Contacts between the two chains:
Residue P641 in the first protein is in contact with residue K72 in the second protein (closest heavy-atom distance 3.0 Å).
Residue R939 in the first protein contacts residue F178 in the second protein (closest heavy-atom distance 3.0 Å).
Residue H860 in the first protein interacts with residue V176 in the second protein (closest heavy-atom distance 3.3 Å).
Residue K938 in the first protein interacts with residue D192 in the second protein (closest heavy-atom distance 3.5 Å).
Residue G933 in the first protein is in contact with residue E181 in the second protein (closest heavy-atom distance 3.3 Å).
Residue F934 in the first protein contacts residue R197 in the second protein (closest heavy-atom distance 3.1 Å).
Residue K832 in the first protein contacts residue Y149 in the second protein (closest heavy-atom distance 2.4 Å).
Residue K938 in the first protein contacts residue V180 in the second protein (closest heavy-atom distance 3.4 Å).
Residue V606 in the first protein is in contact with residue G70 in the second protein (closest heavy-atom distance 3.3 Å).
Residue T979 in the first protein is in contact with residue N38 in the second protein (closest heavy-atom distance 2.8 Å).
Residue G746 in the first protein interacts with residue H63 in the second protein (closest heavy-atom distance 2.6 Å).
Residue R627 in the first protein contacts residue D74 in the second protein (closest heavy-atom distance 2.4 Å).
Residue D863 in the first protein interacts with residue A177 in the second protein (closest heavy-atom distance 3.2 Å).
Residue R644 in the first protein is in contact with residue E132 in the second protein (closest heavy-atom distance 3.5 Å).
Residue I703 in the first protein is in contact with residue F65 in the second protein (closest heavy-atom distance 3.3 Å).
Residue D857 in the first protein interacts with residue R42 in the second protein (closest heavy-atom distance 2.6 Å).
Residue G977 in the first protein contacts residue R42 in the second protein (closest heavy-atom distance 3.2 Å).
Residue G977 in the first protein contacts residue R41 in the second protein (closest heavy-atom distance 2.9 Å).
Residue H860 in the first protein contacts residue R41 in the second protein (closest heavy-atom distance 2.5 Å).
Residue G980 in the first protein is in contact with residue N38 in the second protein (closest heavy-atom distance 3.3 Å).
Residue G864 in the first protein contacts residue A177 in the second protein (closest heavy-atom distance 3.5 Å).
Residue Y628 in the first protein contacts residue F65 in the second protein (closest heavy-atom distance 3.2 Å).
Residue D698 in the first protein interacts with residue K83 in the second protein (closest heavy-atom distance 2.6 Å).
Residue R640 in the first protein interacts with residue E77 in the second protein (closest heavy-atom distance 2.5 Å).
Residue F934 in the first protein interacts with residue E181 in the second protein (closest heavy-atom distance 2.7 Å).
Residue R939 in the first protein interacts with residue V180 in the second protein (closest heavy-atom distance 3.4 Å).
Residue D937 in the first protein is in contact with residue V180 in the second protein (closest heavy-atom distance 3.5 Å).
Residue K830 in the first protein contacts residue V76 in the second protein (closest heavy-atom distance 3.1 Å).
Residue Y975 in the first protein is in contact with residue Q179 in the second protein (closest heavy-atom distance 3.6 Å).
Residue R978 in the first protein contacts residue N38 in the second protein (closest heavy-atom distance 3.4 Å).
Residue E932 in the first protein is in contact with residue W199 in the second protein (closest heavy-atom distance 3.0 Å).
Residue E692 in the first protein contacts residue Y149 in the second protein (closest heavy-atom distance 3.5 Å).
Residue K938 in the first protein contacts residue D190 in the second protein (closest heavy-atom distance 3.4 Å).
Residue E932 in the first protein contacts residue R197 in the second protein (closest heavy-atom distance 2.5 Å).
Residue D607 in the first protein is in contact with residue V71 in the second protein (closest heavy-atom distance 3.0 Å).
Residue K605 in the first protein interacts with residue E133 in the second protein (closest heavy-atom distance 2.7 Å).
Residue R644 in the first protein interacts with residue K106 in the second protein (closest heavy-atom distance 3.5 Å).
Residue E856 in the first protein is in contact with residue S46 in the second protein (closest heavy-atom distance 2.7 Å).
Residue G608 in the first protein contacts residue V71 in the second protein (closest heavy-atom distance 3.1 Å).
Residue R644 in the first protein contacts residue E107 in the second protein (closest heavy-atom distance 3.2 Å).
Residue R978 in the first protein is in contact with residue R42 in the second protein (closest heavy-atom distance 3.2 Å).
Residue Y628 in the first protein interacts with residue V76 in the second protein (closest heavy-atom distance 3.1 Å).
Residue D607 in the first protein interacts with residue G70 in the second protein (closest heavy-atom distance 3.5 Å).
Residue G935 in the first protein contacts residue E181 in the second protein (closest heavy-atom distance 3.2 Å).
Residue H860 in the first protein interacts with residue L45 in the second protein (closest heavy-atom distance 3.5 Å).
Residue F934 in the first protein interacts with residue E22 in the second protein (closest heavy-atom distance 3.2 Å).
Residue T609 in the first protein interacts with residue T67 in the second protein (closest heavy-atom distance 3.4 Å).
Residue D607 in the first protein contacts residue K72 in the second protein (closest heavy-atom distance 3.1 Å).
Residue K830 in the first protein interacts with residue E64 in the second protein (closest heavy-atom distance 2.8 Å).
Residue D937 in the first protein contacts residue Q179 in the second protein (closest heavy-atom distance 3.2 Å).
Residue E856 in the first protein is in contact with residue R42 in the second protein (closest heavy-atom distance 3.0 Å).
Residue V606 in the first protein is in contact with residue E132 in the second protein (closest heavy-atom distance 3.0 Å).
Residue F934 in the first protein contacts residue T195 in the second protein (closest heavy-atom distance 3.2 Å).
Residue V606 in the first protein interacts with residue E133 in the second protein (closest heavy-atom distance 3.0 Å).
Residue D863 in the first protein is in contact with residue R175 in the second protein (closest heavy-atom distance 3.2 Å).
Residue Y628 in the first protein contacts residue D74 in the second protein (closest heavy-atom distance 3.5 Å).
Residue V645 in the first protein interacts with residue E132 in the second protein (closest heavy-atom distance 3.4 Å).
Residue D698 in the first protein is in contact with residue D167 in the second protein (closest heavy-atom distance 3.4 Å).
Residue F934 in the first protein contacts residue Q179 in the second protein (closest heavy-atom distance 3.0 Å).
Residue L695 in the first protein interacts with residue Y149 in the second protein (closest heavy-atom distance 3.3 Å).

Sequence of the first protein:
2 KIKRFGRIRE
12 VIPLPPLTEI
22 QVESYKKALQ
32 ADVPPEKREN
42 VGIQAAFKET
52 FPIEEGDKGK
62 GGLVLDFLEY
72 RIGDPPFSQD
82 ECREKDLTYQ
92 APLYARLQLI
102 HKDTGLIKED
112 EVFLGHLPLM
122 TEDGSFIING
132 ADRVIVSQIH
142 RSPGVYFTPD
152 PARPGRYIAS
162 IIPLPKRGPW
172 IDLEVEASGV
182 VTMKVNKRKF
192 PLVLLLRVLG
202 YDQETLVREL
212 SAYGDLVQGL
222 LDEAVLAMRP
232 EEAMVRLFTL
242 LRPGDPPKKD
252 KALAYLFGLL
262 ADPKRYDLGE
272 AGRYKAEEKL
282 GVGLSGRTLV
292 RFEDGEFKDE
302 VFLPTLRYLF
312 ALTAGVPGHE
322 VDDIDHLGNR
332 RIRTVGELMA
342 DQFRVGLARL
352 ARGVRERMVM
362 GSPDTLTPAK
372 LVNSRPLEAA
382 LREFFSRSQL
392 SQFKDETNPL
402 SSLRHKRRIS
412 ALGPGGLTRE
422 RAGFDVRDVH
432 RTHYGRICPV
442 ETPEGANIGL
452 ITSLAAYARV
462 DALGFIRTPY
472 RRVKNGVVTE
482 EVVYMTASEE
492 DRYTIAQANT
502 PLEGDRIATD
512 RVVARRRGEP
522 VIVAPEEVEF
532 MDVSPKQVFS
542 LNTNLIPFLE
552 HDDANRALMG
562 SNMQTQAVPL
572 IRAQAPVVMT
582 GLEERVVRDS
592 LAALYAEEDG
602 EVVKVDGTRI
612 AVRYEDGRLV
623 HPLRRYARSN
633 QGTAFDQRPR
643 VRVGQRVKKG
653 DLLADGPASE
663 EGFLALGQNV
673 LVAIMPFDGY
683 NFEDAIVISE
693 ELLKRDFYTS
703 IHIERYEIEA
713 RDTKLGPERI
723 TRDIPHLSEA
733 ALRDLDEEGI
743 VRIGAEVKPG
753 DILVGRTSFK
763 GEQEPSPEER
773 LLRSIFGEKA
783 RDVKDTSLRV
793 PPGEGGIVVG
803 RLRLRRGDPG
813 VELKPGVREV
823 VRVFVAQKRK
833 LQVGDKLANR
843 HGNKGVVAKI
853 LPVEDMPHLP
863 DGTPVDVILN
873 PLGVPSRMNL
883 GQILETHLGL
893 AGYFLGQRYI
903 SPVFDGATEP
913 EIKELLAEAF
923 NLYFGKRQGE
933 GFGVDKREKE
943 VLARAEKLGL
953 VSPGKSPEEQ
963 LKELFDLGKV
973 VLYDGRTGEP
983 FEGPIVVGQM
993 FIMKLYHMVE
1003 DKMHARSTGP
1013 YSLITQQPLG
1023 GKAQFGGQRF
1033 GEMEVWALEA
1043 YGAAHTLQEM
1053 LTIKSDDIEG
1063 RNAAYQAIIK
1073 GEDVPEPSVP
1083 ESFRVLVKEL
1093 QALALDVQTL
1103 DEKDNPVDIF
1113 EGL

Sequence of the second protein:
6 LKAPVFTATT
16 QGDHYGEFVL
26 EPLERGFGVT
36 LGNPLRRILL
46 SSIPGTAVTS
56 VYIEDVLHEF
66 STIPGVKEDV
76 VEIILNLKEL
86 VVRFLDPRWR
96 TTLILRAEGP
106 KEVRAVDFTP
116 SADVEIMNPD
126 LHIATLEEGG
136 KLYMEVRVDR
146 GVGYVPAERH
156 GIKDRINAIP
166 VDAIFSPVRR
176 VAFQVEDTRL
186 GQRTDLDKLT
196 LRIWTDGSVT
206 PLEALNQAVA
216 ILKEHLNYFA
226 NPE

The following describes two proteins that form a bound complex.